These two protein chains interact to form a complex.

Sequence of the first protein:
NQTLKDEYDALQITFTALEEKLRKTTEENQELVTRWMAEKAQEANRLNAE

Residue-level contacts at the interface:
Residue L9 in the second protein contacts residue Y13 in the first protein (closest heavy-atom distance 4.0 Å).
Residue L27 in the second protein interacts with residue L27 in the first protein (closest heavy-atom distance 3.5 Å).
Residue Y13 in the second protein is in contact with residue Y13 in the first protein (closest heavy-atom distance 3.5 Å).
Residue L23 in the second protein contacts residue E24 in the first protein (closest heavy-atom distance 3.4 Å).
Residue L9 in the second protein interacts with residue L9 in the first protein (closest heavy-atom distance 3.6 Å).
Residue F20 in the second protein interacts with residue F20 in the first protein (closest heavy-atom distance 3.4 Å).
Residue F20 in the second protein interacts with residue L23 in the first protein (closest heavy-atom distance 3.9 Å).
Residue T30 in the second protein is in contact with residue N34 in the first protein (closest heavy-atom distance 3.4 Å).
Residue Y13 in the second protein contacts residue L9 in the first protein (closest heavy-atom distance 4.7 Å).
Residue W41 in the second protein interacts with residue L37 in the first protein (closest heavy-atom distance 3.4 Å).
Residue L23 in the second protein contacts residue L23 in the first protein (closest heavy-atom distance 3.4 Å).
Residue E12 in the second protein is in contact with residue Y13 in the first protein (closest heavy-atom distance 4.5 Å).
Residue R40 in the second protein is in contact with residue W41 in the first protein (closest heavy-atom distance 3.8 Å).
Residue V38 in the second protein interacts with residue E33 in the first protein (closest heavy-atom distance 5.0 Å).
Residue L37 in the second protein is in contact with residue V38 in the first protein (closest heavy-atom distance 3.7 Å).
Residue N34 in the second protein is in contact with residue T30 in the first protein (closest heavy-atom distance 4.1 Å).
Residue K10 in the second protein interacts with residue L9 in the first protein (closest heavy-atom distance 3.6 Å).
Residue L23 in the second protein interacts with residue L27 in the first protein (closest heavy-atom distance 3.7 Å).
Residue E24 in the second protein interacts with residue L23 in the first protein (closest heavy-atom distance 4.4 Å).
Residue T30 in the second protein contacts residue L27 in the first protein (closest heavy-atom distance 4.8 Å).
Residue N34 in the second protein contacts residue N34 in the first protein (closest heavy-atom distance 3.1 Å).
Residue Y13 in the second protein is in contact with residue E12 in the first protein (closest heavy-atom distance 4.0 Å).
Residue L16 in the second protein interacts with residue L16 in the first protein (closest heavy-atom distance 3.8 Å).
Residue W41 in the second protein contacts residue R40 in the first protein (closest heavy-atom distance 3.8 Å).
Residue T30 in the second protein is in contact with residue T30 in the first protein (closest heavy-atom distance 3.6 Å).
Residue E33 in the second protein interacts with residue N34 in the first protein (closest heavy-atom distance 3.9 Å).
Residue Y13 in the second protein interacts with residue L16 in the first protein (closest heavy-atom distance 3.5 Å).
Residue N34 in the second protein is in contact with residue E33 in the first protein (closest heavy-atom distance 3.3 Å).
Residue F20 in the second protein interacts with residue T19 in the first protein (closest heavy-atom distance 3.6 Å).
Residue L9 in the second protein interacts with residue K10 in the first protein (closest heavy-atom distance 4.0 Å).
Residue E44 in the second protein is in contact with residue E44 in the first protein (closest heavy-atom distance 4.9 Å).
Residue T31 in the second protein contacts residue T30 in the first protein (closest heavy-atom distance 4.0 Å).
Residue W41 in the second protein is in contact with residue E44 in the first protein (closest heavy-atom distance 3.6 Å).
Residue N6 in the second protein is in contact with residue L9 in the first protein (closest heavy-atom distance 3.7 Å).
Residue K26 in the second protein contacts residue L27 in the first protein (closest heavy-atom distance 4.2 Å).
Residue T30 in the second protein interacts with residue T31 in the first protein (closest heavy-atom distance 3.7 Å).
Residue L27 in the second protein is in contact with residue K26 in the first protein (closest heavy-atom distance 3.8 Å).
Residue L37 in the second protein is in contact with residue L37 in the first protein (closest heavy-atom distance 3.7 Å).
Residue V38 in the second protein is in contact with residue L37 in the first protein (closest heavy-atom distance 3.7 Å).
Residue L37 in the second protein interacts with residue N34 in the first protein (closest heavy-atom distance 3.6 Å).
Residue E44 in the second protein interacts with residue W41 in the first protein (closest heavy-atom distance 4.4 Å).
Residue L27 in the second protein contacts residue L23 in the first protein (closest heavy-atom distance 3.5 Å).
Residue T19 in the second protein is in contact with residue F20 in the first protein (closest heavy-atom distance 3.8 Å).
Residue N34 in the second protein is in contact with residue L37 in the first protein (closest heavy-atom distance 3.8 Å).
Residue E48 in the second protein is in contact with residue E44 in the first protein (closest heavy-atom distance 3.9 Å).
Residue L16 in the second protein contacts residue Y13 in the first protein (closest heavy-atom distance 3.4 Å).
Residue L16 in the second protein contacts residue Q17 in the first protein (closest heavy-atom distance 3.6 Å).
Residue Q17 in the second protein interacts with residue L16 in the first protein (closest heavy-atom distance 3.6 Å).
Residue L9 in the second protein interacts with residue N6 in the first protein (closest heavy-atom distance 4.6 Å).
Residue L16 in the second protein is in contact with residue F20 in the first protein (closest heavy-atom distance 3.9 Å).
Residue F20 in the second protein contacts residue L16 in the first protein (closest heavy-atom distance 4.5 Å).
Residue W41 in the second protein interacts with residue W41 in the first protein (closest heavy-atom distance 3.3 Å).
Residue N6 in the second protein is in contact with residue N6 in the first protein (closest heavy-atom distance 3.0 Å).
Residue L23 in the second protein contacts residue F20 in the first protein (closest heavy-atom distance 3.5 Å).

Sequence of the second protein:
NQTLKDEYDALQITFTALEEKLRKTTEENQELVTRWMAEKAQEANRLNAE